Sequence of protein 2:
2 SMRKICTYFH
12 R

Sequence of protein 1:
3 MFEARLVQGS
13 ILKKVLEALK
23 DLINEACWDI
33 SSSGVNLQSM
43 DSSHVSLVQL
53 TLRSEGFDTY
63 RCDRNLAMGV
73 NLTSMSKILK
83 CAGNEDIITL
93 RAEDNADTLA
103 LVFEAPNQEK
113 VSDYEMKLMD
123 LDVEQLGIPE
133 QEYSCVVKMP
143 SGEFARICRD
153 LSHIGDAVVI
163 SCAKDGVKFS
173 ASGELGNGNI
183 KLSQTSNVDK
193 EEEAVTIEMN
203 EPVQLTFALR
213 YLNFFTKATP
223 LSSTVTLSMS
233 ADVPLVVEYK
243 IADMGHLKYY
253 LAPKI

The following describes two proteins that form a bound complex.

Interface contacts:
Residue P236 in protein 1 contacts residue Y9 in protein 2 (closest heavy-atom distance 3.7 Å).
Residue P255 in protein 1 is in contact with residue M3 in protein 2 (closest heavy-atom distance 3.4 Å).
Residue L128 in protein 1 is in contact with residue I6 in protein 2 (closest heavy-atom distance 3.7 Å).
Residue P255 in protein 1 contacts residue Y9 in protein 2 (closest heavy-atom distance 3.4 Å).
Residue H46 in protein 1 interacts with residue I6 in protein 2 (closest heavy-atom distance 3.3 Å).
Residue L253 in protein 1 is in contact with residue M3 in protein 2 (closest heavy-atom distance 4.3 Å).
Residue V47 in protein 1 interacts with residue R4 in protein 2 (closest heavy-atom distance 3.8 Å).
Residue G129 in protein 1 is in contact with residue R12 in protein 2 (closest heavy-atom distance 3.1 Å).
Residue E126 in protein 1 contacts residue H11 in protein 2 (closest heavy-atom distance 3.0 Å).
Residue Y252 in protein 1 interacts with residue F10 in protein 2 (closest heavy-atom distance 3.5 Å).
Residue A254 in protein 1 is in contact with residue I6 in protein 2 (closest heavy-atom distance 3.7 Å).
Residue L128 in protein 1 contacts residue H11 in protein 2 (closest heavy-atom distance 4.1 Å).
Residue L128 in protein 1 interacts with residue C7 in protein 2 (closest heavy-atom distance 4.0 Å).
Residue V235 in protein 1 contacts residue Y9 in protein 2 (closest heavy-atom distance 4.0 Å).
Residue K256 in protein 1 interacts with residue S2 in protein 2 (closest heavy-atom distance 3.3 Å).
Residue L49 in protein 1 is in contact with residue I6 in protein 2 (closest heavy-atom distance 3.8 Å).
Residue G129 in protein 1 is in contact with residue H11 in protein 2 (closest heavy-atom distance 4.0 Å).
Residue A254 in protein 1 contacts residue M3 in protein 2 (closest heavy-atom distance 3.3 Å).
Residue A254 in protein 1 interacts with residue R4 in protein 2 (closest heavy-atom distance 3.4 Å).
Residue M42 in protein 1 contacts residue I6 in protein 2 (closest heavy-atom distance 3.5 Å).
Residue L128 in protein 1 interacts with residue F10 in protein 2 (closest heavy-atom distance 3.9 Å).
Residue H46 in protein 1 interacts with residue R4 in protein 2 (closest heavy-atom distance 4.6 Å).
Residue P255 in protein 1 interacts with residue R4 in protein 2 (closest heavy-atom distance 3.7 Å).
Residue P236 in protein 1 is in contact with residue F10 in protein 2 (closest heavy-atom distance 3.9 Å).
Residue H46 in protein 1 is in contact with residue C7 in protein 2 (closest heavy-atom distance 4.4 Å).
Residue I130 in protein 1 is in contact with residue F10 in protein 2 (closest heavy-atom distance 4.0 Å).
Residue E126 in protein 1 is in contact with residue R12 in protein 2 (closest heavy-atom distance 3.4 Å).
Residue H46 in protein 1 contacts residue K5 in protein 2 (closest heavy-atom distance 3.0 Å).
Residue P236 in protein 1 is in contact with residue I6 in protein 2 (closest heavy-atom distance 4.5 Å).
Residue S48 in protein 1 interacts with residue I6 in protein 2 (closest heavy-atom distance 3.8 Å).
Residue F209 in protein 1 is in contact with residue M3 in protein 2 (closest heavy-atom distance 4.6 Å).
Residue L128 in protein 1 contacts residue R12 in protein 2 (closest heavy-atom distance 4.1 Å).
Residue G129 in protein 1 interacts with residue F10 in protein 2 (closest heavy-atom distance 3.3 Å).
Residue V47 in protein 1 interacts with residue K5 in protein 2 (closest heavy-atom distance 4.2 Å).
Residue S45 in protein 1 contacts residue K5 in protein 2 (closest heavy-atom distance 3.2 Å).
Residue L49 in protein 1 interacts with residue F10 in protein 2 (closest heavy-atom distance 4.7 Å).
Residue A210 in protein 1 contacts residue M3 in protein 2 (closest heavy-atom distance 3.3 Å).
Residue Q127 in protein 1 is in contact with residue R12 in protein 2 (closest heavy-atom distance 2.5 Å).
Residue Y252 in protein 1 contacts residue I6 in protein 2 (closest heavy-atom distance 4.8 Å).
Residue V47 in protein 1 contacts residue M3 in protein 2 (closest heavy-atom distance 3.5 Å).
Residue I257 in protein 1 is in contact with residue S2 in protein 2 (closest heavy-atom distance 2.4 Å).
Residue L253 in protein 1 interacts with residue I6 in protein 2 (closest heavy-atom distance 4.2 Å).
Residue P255 in protein 1 is in contact with residue S2 in protein 2 (closest heavy-atom distance 4.8 Å).
Residue I257 in protein 1 is in contact with residue M3 in protein 2 (closest heavy-atom distance 4.4 Å).
Residue K256 in protein 1 is in contact with residue M3 in protein 2 (closest heavy-atom distance 3.0 Å).
Residue A254 in protein 1 is in contact with residue K5 in protein 2 (closest heavy-atom distance 4.7 Å).
Residue M42 in protein 1 interacts with residue C7 in protein 2 (closest heavy-atom distance 3.2 Å).
Residue D234 in protein 1 contacts residue Y9 in protein 2 (closest heavy-atom distance 3.7 Å).
Residue P131 in protein 1 interacts with residue F10 in protein 2 (closest heavy-atom distance 4.0 Å).
Residue A254 in protein 1 is in contact with residue Y9 in protein 2 (closest heavy-atom distance 3.6 Å).
Residue V47 in protein 1 interacts with residue I6 in protein 2 (closest heavy-atom distance 3.2 Å).